These two protein chains interact to form a complex.

Sequence of the second protein:
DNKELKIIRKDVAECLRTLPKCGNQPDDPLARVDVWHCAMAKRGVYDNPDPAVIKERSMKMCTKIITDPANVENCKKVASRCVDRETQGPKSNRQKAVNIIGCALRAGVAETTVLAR

Residue-level contacts at the interface:
Residue P26 in the first protein interacts with residue V98 in the second protein (closest heavy-atom distance 3.8 Å).
Residue D27 in the first protein interacts with residue Q95 in the second protein (closest heavy-atom distance 3.5 Å).
Residue P26 in the first protein is in contact with residue Q95 in the second protein (closest heavy-atom distance 4.2 Å).
Residue A116 in the first protein interacts with residue R106 in the second protein (closest heavy-atom distance 3.9 Å).
Residue L30 in the first protein is in contact with residue R106 in the second protein (closest heavy-atom distance 3.8 Å).
Residue Q25 in the first protein interacts with residue Q95 in the second protein (closest heavy-atom distance 3.1 Å).
Residue R106 in the first protein contacts residue A116 in the second protein (closest heavy-atom distance 3.8 Å).
Residue R106 in the first protein contacts residue G108 in the second protein (closest heavy-atom distance 3.6 Å).
Residue G102 in the first protein contacts residue P26 in the second protein (closest heavy-atom distance 4.2 Å).
Residue A31 in the first protein interacts with residue R106 in the second protein (closest heavy-atom distance 4.4 Å).
Residue P26 in the first protein interacts with residue G102 in the second protein (closest heavy-atom distance 4.3 Å).
Residue N24 in the first protein is in contact with residue V98 in the second protein (closest heavy-atom distance 4.4 Å).
Residue L105 in the first protein contacts residue R106 in the second protein (closest heavy-atom distance 4.4 Å).
Residue A110 in the first protein is in contact with residue R106 in the second protein (closest heavy-atom distance 3.8 Å).
Residue G108 in the first protein interacts with residue R106 in the second protein (closest heavy-atom distance 3.5 Å).
Residue G108 in the first protein is in contact with residue A107 in the second protein (closest heavy-atom distance 4.2 Å).
Residue V98 in the first protein interacts with residue P26 in the second protein (closest heavy-atom distance 3.7 Å).
Residue V98 in the first protein contacts residue N24 in the second protein (closest heavy-atom distance 3.7 Å).
Residue N24 in the first protein interacts with residue D34 in the second protein (closest heavy-atom distance 3.6 Å).
Residue Q95 in the first protein contacts residue Q25 in the second protein (closest heavy-atom distance 3.0 Å).
Residue D34 in the first protein is in contact with residue N24 in the second protein (closest heavy-atom distance 3.5 Å).
Residue L105 in the first protein is in contact with residue L105 in the second protein (closest heavy-atom distance 3.4 Å).
Residue R81 in the first protein interacts with residue E111 in the second protein (closest heavy-atom distance 3.6 Å).
Residue N24 in the first protein interacts with residue R94 in the second protein (closest heavy-atom distance 4.3 Å).
Residue E111 in the first protein is in contact with residue R81 in the second protein (closest heavy-atom distance 3.8 Å).
Residue N99 in the first protein contacts residue P26 in the second protein (closest heavy-atom distance 3.5 Å).
Residue D27 in the first protein contacts residue N99 in the second protein (closest heavy-atom distance 3.1 Å).
Residue Q25 in the first protein interacts with residue V98 in the second protein (closest heavy-atom distance 3.8 Å).
Residue G23 in the first protein contacts residue C22 in the second protein (closest heavy-atom distance 4.3 Å).
Residue Q95 in the first protein is in contact with residue D27 in the second protein (closest heavy-atom distance 3.4 Å).
Residue A107 in the first protein is in contact with residue E111 in the second protein (closest heavy-atom distance 3.7 Å).
Residue A107 in the first protein interacts with residue G108 in the second protein (closest heavy-atom distance 4.2 Å).
Residue G102 in the first protein interacts with residue A31 in the second protein (closest heavy-atom distance 3.6 Å).
Residue A31 in the first protein contacts residue V33 in the second protein (closest heavy-atom distance 4.0 Å).
Residue R106 in the first protein is in contact with residue L30 in the second protein (closest heavy-atom distance 3.7 Å).
Residue V33 in the first protein is in contact with residue P26 in the second protein (closest heavy-atom distance 3.6 Å).
Residue N99 in the first protein contacts residue Q25 in the second protein (closest heavy-atom distance 4.4 Å).
Residue V33 in the first protein interacts with residue A31 in the second protein (closest heavy-atom distance 4.0 Å).
Residue R106 in the first protein interacts with residue A110 in the second protein (closest heavy-atom distance 3.8 Å).
Residue R106 in the first protein interacts with residue L105 in the second protein (closest heavy-atom distance 4.3 Å).
Residue R106 in the first protein interacts with residue E111 in the second protein (closest heavy-atom distance 2.8 Å).
Residue C22 in the first protein interacts with residue G23 in the second protein (closest heavy-atom distance 4.3 Å).
Residue R106 in the first protein interacts with residue D28 in the second protein (closest heavy-atom distance 2.8 Å).
Residue E111 in the first protein interacts with residue A107 in the second protein (closest heavy-atom distance 3.7 Å).
Residue D27 in the first protein interacts with residue K91 in the second protein (closest heavy-atom distance 3.3 Å).
Residue N24 in the first protein contacts residue L19 in the second protein (closest heavy-atom distance 3.7 Å).
Residue P26 in the first protein is in contact with residue N99 in the second protein (closest heavy-atom distance 3.6 Å).
Residue G108 in the first protein is in contact with residue G108 in the second protein (closest heavy-atom distance 3.6 Å).
Residue D28 in the first protein is in contact with residue R106 in the second protein (closest heavy-atom distance 3.0 Å).
Residue N99 in the first protein interacts with residue D27 in the second protein (closest heavy-atom distance 3.0 Å).
Residue A31 in the first protein interacts with residue G102 in the second protein (closest heavy-atom distance 3.8 Å).
Residue H37 in the first protein interacts with residue N24 in the second protein (closest heavy-atom distance 4.2 Å).
Residue C22 in the first protein interacts with residue C22 in the second protein (closest heavy-atom distance 1.9 Å).
Residue R106 in the first protein contacts residue A31 in the second protein (closest heavy-atom distance 4.2 Å).
Residue K91 in the first protein interacts with residue D27 in the second protein (closest heavy-atom distance 3.1 Å).
Residue P26 in the first protein is in contact with residue V33 in the second protein (closest heavy-atom distance 3.7 Å).
Residue E111 in the first protein interacts with residue R106 in the second protein (closest heavy-atom distance 2.6 Å).
Residue V98 in the first protein interacts with residue Q25 in the second protein (closest heavy-atom distance 3.6 Å).
Residue L19 in the first protein contacts residue N24 in the second protein (closest heavy-atom distance 4.0 Å).
Residue Q95 in the first protein contacts residue P26 in the second protein (closest heavy-atom distance 4.2 Å).

Sequence of the first protein:
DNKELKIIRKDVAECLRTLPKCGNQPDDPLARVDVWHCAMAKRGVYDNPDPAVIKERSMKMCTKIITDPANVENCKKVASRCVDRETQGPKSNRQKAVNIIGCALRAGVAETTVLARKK